Interface contacts:
Residue K68 in the first protein interacts with residue L95 in the second protein (closest heavy-atom distance 2.6 Å).
Residue K68 in the first protein contacts residue V96 in the second protein (closest heavy-atom distance 3.5 Å).
Residue Y69 in the first protein contacts residue L95 in the second protein (closest heavy-atom distance 4.5 Å).
Residue E66 in the first protein is in contact with residue S98 in the second protein (closest heavy-atom distance 4.3 Å).

Sequence of the second protein:
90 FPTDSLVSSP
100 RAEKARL

The following describes two proteins that form a bound complex.

Sequence of the first protein:
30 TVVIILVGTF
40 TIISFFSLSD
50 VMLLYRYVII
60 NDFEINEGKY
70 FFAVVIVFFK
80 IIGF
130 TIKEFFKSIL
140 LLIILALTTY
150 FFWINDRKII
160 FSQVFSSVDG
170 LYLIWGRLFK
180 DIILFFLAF